The following describes two proteins that form a bound complex.

Residue-level contacts at the interface:
Residue F6 in the first protein interacts with residue T66 in the second protein (closest heavy-atom distance 3.0 Å).
Residue F6 in the first protein is in contact with residue L65 in the second protein (closest heavy-atom distance 3.6 Å).
Residue M195 in the first protein is in contact with residue F226 in the second protein (closest heavy-atom distance 3.7 Å).
Residue M165 in the first protein is in contact with residue I232 in the second protein (closest heavy-atom distance 3.8 Å).
Residue M165 in the first protein contacts residue F230 in the second protein (closest heavy-atom distance 3.7 Å).
Residue K179 in the first protein interacts with residue S217 in the second protein (closest heavy-atom distance 3.0 Å).
Residue L169 in the first protein interacts with residue G231 in the second protein (closest heavy-atom distance 3.7 Å).
Residue M195 in the first protein contacts residue A222 in the second protein (closest heavy-atom distance 3.7 Å).
Residue V175 in the first protein interacts with residue I232 in the second protein (closest heavy-atom distance 4.6 Å).
Residue L161 in the first protein is in contact with residue F226 in the second protein (closest heavy-atom distance 3.8 Å).
Residue W194 in the first protein interacts with residue F226 in the second protein (closest heavy-atom distance 4.2 Å).
Residue R183 in the first protein is in contact with residue G218 in the second protein (closest heavy-atom distance 3.1 Å).
Residue F8 in the first protein contacts residue V54 in the second protein (closest heavy-atom distance 4.6 Å).
Residue L182 in the first protein contacts residue F226 in the second protein (closest heavy-atom distance 3.9 Å).
Residue I7 in the first protein interacts with residue T66 in the second protein (closest heavy-atom distance 3.6 Å).
Residue K203 in the first protein interacts with residue Q229 in the second protein (closest heavy-atom distance 3.5 Å).
Residue F8 in the first protein is in contact with residue N47 in the second protein (closest heavy-atom distance 3.5 Å).
Residue I202 in the first protein is in contact with residue F226 in the second protein (closest heavy-atom distance 3.8 Å).
Residue F6 in the first protein is in contact with residue T58 in the second protein (closest heavy-atom distance 3.8 Å).
Residue M195 in the first protein is in contact with residue Q229 in the second protein (closest heavy-atom distance 4.4 Å).
Residue N176 in the first protein is in contact with residue F219 in the second protein (closest heavy-atom distance 4.2 Å).
Residue N176 in the first protein interacts with residue A215 in the second protein (closest heavy-atom distance 4.5 Å).
Residue M165 in the first protein is in contact with residue F226 in the second protein (closest heavy-atom distance 3.9 Å).
Residue L169 in the first protein contacts residue I232 in the second protein (closest heavy-atom distance 3.7 Å).
Residue E9 in the first protein contacts residue V43 in the second protein (closest heavy-atom distance 3.7 Å).
Residue I202 in the first protein interacts with residue F230 in the second protein (closest heavy-atom distance 3.4 Å).
Residue M195 in the first protein interacts with residue A223 in the second protein (closest heavy-atom distance 3.6 Å).
Residue I199 in the first protein contacts residue F226 in the second protein (closest heavy-atom distance 4.4 Å).
Residue V11 in the first protein interacts with residue R42 in the second protein (closest heavy-atom distance 3.4 Å).
Residue K203 in the first protein is in contact with residue F230 in the second protein (closest heavy-atom distance 3.5 Å).
Residue F8 in the first protein interacts with residue F67 in the second protein (closest heavy-atom distance 3.7 Å).
Residue V175 in the first protein is in contact with residue I234 in the second protein (closest heavy-atom distance 3.9 Å).
Residue K179 in the first protein is in contact with residue G218 in the second protein (closest heavy-atom distance 3.8 Å).
Residue F206 in the first protein contacts residue F230 in the second protein (closest heavy-atom distance 3.5 Å).
Residue M165 in the first protein is in contact with residue L227 in the second protein (closest heavy-atom distance 3.3 Å).
Residue D10 in the first protein interacts with residue V43 in the second protein (closest heavy-atom distance 3.6 Å).
Residue V175 in the first protein interacts with residue F219 in the second protein (closest heavy-atom distance 3.7 Å).
Residue E9 in the first protein is in contact with residue N47 in the second protein (closest heavy-atom distance 4.3 Å).
Residue L182 in the first protein contacts residue L227 in the second protein (closest heavy-atom distance 4.2 Å).
Residue F8 in the first protein is in contact with residue G68 in the second protein (closest heavy-atom distance 3.4 Å).
Residue E9 in the first protein interacts with residue G68 in the second protein (closest heavy-atom distance 4.6 Å).
Residue D10 in the first protein contacts residue R42 in the second protein (closest heavy-atom distance 2.8 Å).
Residue I199 in the first protein is in contact with residue Q229 in the second protein (closest heavy-atom distance 3.5 Å).
Residue L169 in the first protein interacts with residue F230 in the second protein (closest heavy-atom distance 3.7 Å).
Residue E192 in the first protein contacts residue S220 in the second protein (closest heavy-atom distance 2.7 Å).
Residue M178 in the first protein contacts residue F219 in the second protein (closest heavy-atom distance 4.5 Å).
Residue K179 in the first protein is in contact with residue F219 in the second protein (closest heavy-atom distance 3.6 Å).
Residue F8 in the first protein contacts residue K50 in the second protein (closest heavy-atom distance 4.0 Å).
Residue L182 in the first protein contacts residue A223 in the second protein (closest heavy-atom distance 4.5 Å).
Residue V168 in the first protein contacts residue I232 in the second protein (closest heavy-atom distance 3.7 Å).
Residue F8 in the first protein interacts with residue A51 in the second protein (closest heavy-atom distance 3.9 Å).
Residue F8 in the first protein is in contact with residue T66 in the second protein (closest heavy-atom distance 2.8 Å).
Residue E192 in the first protein contacts residue A222 in the second protein (closest heavy-atom distance 4.0 Å).
Residue L182 in the first protein contacts residue F219 in the second protein (closest heavy-atom distance 3.7 Å).
Residue D10 in the first protein interacts with residue L46 in the second protein (closest heavy-atom distance 4.7 Å).
Residue F8 in the first protein is in contact with residue V43 in the second protein (closest heavy-atom distance 3.5 Å).
Residue F6 in the first protein interacts with residue V54 in the second protein (closest heavy-atom distance 4.3 Å).
Residue F8 in the first protein is in contact with residue L65 in the second protein (closest heavy-atom distance 4.1 Å).
Residue M178 in the first protein is in contact with residue L227 in the second protein (closest heavy-atom distance 4.2 Å).
Residue F6 in the first protein contacts residue D64 in the second protein (closest heavy-atom distance 3.6 Å).

Sequence of the first protein:
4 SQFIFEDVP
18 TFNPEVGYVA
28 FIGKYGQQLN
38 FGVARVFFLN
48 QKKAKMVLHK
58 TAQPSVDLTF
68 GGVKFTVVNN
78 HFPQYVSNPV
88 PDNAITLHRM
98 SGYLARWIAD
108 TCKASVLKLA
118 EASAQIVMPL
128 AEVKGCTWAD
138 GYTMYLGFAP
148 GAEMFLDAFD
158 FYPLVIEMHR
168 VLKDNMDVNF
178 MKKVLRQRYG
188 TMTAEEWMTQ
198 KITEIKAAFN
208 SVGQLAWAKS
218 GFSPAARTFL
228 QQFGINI

Sequence of the second protein:
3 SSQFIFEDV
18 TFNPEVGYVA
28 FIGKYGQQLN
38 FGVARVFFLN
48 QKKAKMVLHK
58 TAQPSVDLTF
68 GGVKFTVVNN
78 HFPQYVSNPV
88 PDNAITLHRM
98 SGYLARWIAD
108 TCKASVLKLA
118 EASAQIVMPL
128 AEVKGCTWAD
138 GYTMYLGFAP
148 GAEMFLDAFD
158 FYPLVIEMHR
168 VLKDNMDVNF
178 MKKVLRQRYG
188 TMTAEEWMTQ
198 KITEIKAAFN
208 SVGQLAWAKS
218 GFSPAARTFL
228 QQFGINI